Sequence of chain B:
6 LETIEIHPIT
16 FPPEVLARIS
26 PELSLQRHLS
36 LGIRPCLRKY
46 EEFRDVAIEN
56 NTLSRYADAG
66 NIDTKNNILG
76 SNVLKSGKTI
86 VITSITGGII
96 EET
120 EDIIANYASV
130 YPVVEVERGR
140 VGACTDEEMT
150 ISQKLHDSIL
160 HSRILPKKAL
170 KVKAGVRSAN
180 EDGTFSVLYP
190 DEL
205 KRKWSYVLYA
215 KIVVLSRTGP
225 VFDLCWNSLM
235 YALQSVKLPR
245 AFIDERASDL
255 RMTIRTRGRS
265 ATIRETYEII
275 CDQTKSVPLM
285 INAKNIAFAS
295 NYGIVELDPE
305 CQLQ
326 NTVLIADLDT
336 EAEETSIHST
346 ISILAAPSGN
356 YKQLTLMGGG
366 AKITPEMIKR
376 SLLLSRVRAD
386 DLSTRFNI

Interface contacts:
Residue L359 in chain B is in contact with residue L202 in chain A (closest heavy-atom distance 3.0 Å).
Residue K357 in chain B is in contact with residue S204 in chain A (closest heavy-atom distance 4.1 Å).
Residue H160 in chain B is in contact with residue N205 in chain A (closest heavy-atom distance 3.3 Å).
Residue A366 in chain B is in contact with residue N198 in chain A (closest heavy-atom distance 3.2 Å).
Residue I122 in chain B contacts residue K177 in chain A (closest heavy-atom distance 3.9 Å).
Residue K374 in chain B is in contact with residue E210 in chain A (closest heavy-atom distance 3.7 Å).
Residue L361 in chain B is in contact with residue L201 in chain A (closest heavy-atom distance 3.2 Å).
Residue I373 in chain B interacts with residue F214 in chain A (closest heavy-atom distance 3.9 Å).
Residue L361 in chain B contacts residue L200 in chain A (closest heavy-atom distance 3.6 Å).
Residue I368 in chain B interacts with residue V199 in chain A (closest heavy-atom distance 3.7 Å).
Residue R381 in chain B interacts with residue E210 in chain A (closest heavy-atom distance 3.2 Å).
Residue L359 in chain B is in contact with residue F208 in chain A (closest heavy-atom distance 3.5 Å).
Residue T149 in chain B contacts residue K86 in chain A (closest heavy-atom distance 3.5 Å).
Residue I123 in chain B interacts with residue E125 in chain A (closest heavy-atom distance 3.7 Å).
Residue G364 in chain B is in contact with residue N198 in chain A (closest heavy-atom distance 4.0 Å).
Residue G363 in chain B contacts residue N198 in chain A (closest heavy-atom distance 2.9 Å).
Residue D145 in chain B interacts with residue K86 in chain A (closest heavy-atom distance 3.3 Å).
Residue M148 in chain B interacts with residue K86 in chain A (closest heavy-atom distance 3.8 Å).
Residue G365 in chain B contacts residue N198 in chain A (closest heavy-atom distance 3.8 Å).
Residue A124 in chain B contacts residue E125 in chain A (closest heavy-atom distance 3.6 Å).
Residue Y356 in chain B interacts with residue F208 in chain A (closest heavy-atom distance 3.0 Å).
Residue G363 in chain B contacts residue V199 in chain A (closest heavy-atom distance 3.1 Å).
Residue K367 in chain B contacts residue K197 in chain A (closest heavy-atom distance 3.4 Å).
Residue Q152 in chain B contacts residue T83 in chain A (closest heavy-atom distance 3.0 Å).
Residue L377 in chain B is in contact with residue L213 in chain A (closest heavy-atom distance 3.8 Å).
Residue L359 in chain B contacts residue S204 in chain A (closest heavy-atom distance 3.1 Å).
Residue I373 in chain B contacts residue L217 in chain A (closest heavy-atom distance 4.0 Å).
Residue L359 in chain B interacts with residue D203 in chain A (closest heavy-atom distance 4.0 Å).
Residue M362 in chain B is in contact with residue A94 in chain A (closest heavy-atom distance 3.8 Å).
Residue T360 in chain B contacts residue D203 in chain A (closest heavy-atom distance 4.1 Å).
Residue K357 in chain B interacts with residue N205 in chain A (closest heavy-atom distance 3.8 Å).
Residue Q152 in chain B is in contact with residue R84 in chain A (closest heavy-atom distance 3.8 Å).
Residue Q358 in chain B interacts with residue N205 in chain A (closest heavy-atom distance 2.4 Å).
Residue Q358 in chain B interacts with residue D203 in chain A (closest heavy-atom distance 3.7 Å).
Residue Q152 in chain B interacts with residue V87 in chain A (closest heavy-atom distance 3.6 Å).
Residue H160 in chain B is in contact with residue G206 in chain A (closest heavy-atom distance 3.8 Å).
Residue Q358 in chain B is in contact with residue S204 in chain A (closest heavy-atom distance 2.9 Å).
Residue K367 in chain B interacts with residue V196 in chain A (closest heavy-atom distance 3.4 Å).
Residue K357 in chain B is in contact with residue D207 in chain A (closest heavy-atom distance 3.2 Å).
Residue G364 in chain B is in contact with residue P98 in chain A (closest heavy-atom distance 3.9 Å).
Residue K367 in chain B interacts with residue N198 in chain A (closest heavy-atom distance 3.6 Å).
Residue I368 in chain B is in contact with residue N198 in chain A (closest heavy-atom distance 3.0 Å).
Residue N355 in chain B contacts residue D207 in chain A (closest heavy-atom distance 3.2 Å).
Residue L361 in chain B contacts residue L202 in chain A (closest heavy-atom distance 2.9 Å).
Residue L359 in chain B is in contact with residue L213 in chain A (closest heavy-atom distance 4.0 Å).
Residue M362 in chain B contacts residue L200 in chain A (closest heavy-atom distance 3.5 Å).
Residue N355 in chain B contacts residue F208 in chain A (closest heavy-atom distance 3.9 Å).
Residue K357 in chain B interacts with residue G206 in chain A (closest heavy-atom distance 3.1 Å).
Residue M148 in chain B is in contact with residue T83 in chain A (closest heavy-atom distance 3.6 Å).
Residue D121 in chain B contacts residue L180 in chain A (closest heavy-atom distance 3.6 Å).
Residue L377 in chain B contacts residue E210 in chain A (closest heavy-atom distance 3.9 Å).
Residue K374 in chain B interacts with residue F214 in chain A (closest heavy-atom distance 3.5 Å).
Residue R162 in chain B contacts residue S179 in chain A (closest heavy-atom distance 3.8 Å).
Residue P370 in chain B is in contact with residue F214 in chain A (closest heavy-atom distance 4.0 Å).
Residue T149 in chain B is in contact with residue V87 in chain A (closest heavy-atom distance 3.9 Å).
Residue Y356 in chain B contacts residue G206 in chain A (closest heavy-atom distance 2.9 Å).
Residue Y356 in chain B contacts residue D207 in chain A (closest heavy-atom distance 3.6 Å).
Residue G363 in chain B contacts residue L200 in chain A (closest heavy-atom distance 3.4 Å).
Residue T360 in chain B contacts residue L202 in chain A (closest heavy-atom distance 3.2 Å).
Residue R162 in chain B is in contact with residue L180 in chain A (closest heavy-atom distance 3.5 Å).

Sequence of chain A:
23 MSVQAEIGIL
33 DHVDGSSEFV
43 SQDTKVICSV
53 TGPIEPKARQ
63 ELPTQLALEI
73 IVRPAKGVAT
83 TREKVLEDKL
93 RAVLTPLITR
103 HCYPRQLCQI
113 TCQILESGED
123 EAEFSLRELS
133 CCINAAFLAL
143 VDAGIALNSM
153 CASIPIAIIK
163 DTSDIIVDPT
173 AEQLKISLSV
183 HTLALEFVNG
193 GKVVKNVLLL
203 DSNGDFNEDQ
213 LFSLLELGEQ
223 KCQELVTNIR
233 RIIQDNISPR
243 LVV

The following describes two proteins that form a bound complex.